Sequence of the second protein:
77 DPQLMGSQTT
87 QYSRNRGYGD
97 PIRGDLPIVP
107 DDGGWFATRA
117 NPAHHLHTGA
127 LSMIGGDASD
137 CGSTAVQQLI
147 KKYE

These two protein chains interact to form a complex.

Sequence of the first protein:
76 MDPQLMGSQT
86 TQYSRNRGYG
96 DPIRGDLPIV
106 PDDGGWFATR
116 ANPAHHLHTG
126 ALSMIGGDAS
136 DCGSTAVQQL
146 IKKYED

Contacts between the two chains:
Residue V105 in the first protein is in contact with residue K148 in the second protein (closest heavy-atom distance 4.6 Å).
Residue V142 in the first protein contacts residue P103 in the second protein (closest heavy-atom distance 3.8 Å).
Residue L145 in the first protein contacts residue P103 in the second protein (closest heavy-atom distance 3.6 Å).
Residue R99 in the first protein is in contact with residue L127 in the second protein (closest heavy-atom distance 4.2 Å).
Residue P103 in the first protein contacts residue C137 in the second protein (closest heavy-atom distance 4.4 Å).
Residue T124 in the first protein is in contact with residue Q143 in the second protein (closest heavy-atom distance 4.0 Å).
Residue L122 in the first protein interacts with residue V142 in the second protein (closest heavy-atom distance 4.3 Å).
Residue L122 in the first protein interacts with residue I146 in the second protein (closest heavy-atom distance 4.7 Å).
Residue A119 in the first protein is in contact with residue I146 in the second protein (closest heavy-atom distance 3.5 Å).
Residue P118 in the first protein contacts residue I146 in the second protein (closest heavy-atom distance 3.4 Å).
Residue D133 in the first protein contacts residue S139 in the second protein (closest heavy-atom distance 4.4 Å).
Residue Q143 in the first protein contacts residue S128 in the second protein (closest heavy-atom distance 4.6 Å).
Residue S139 in the first protein is in contact with residue G131 in the second protein (closest heavy-atom distance 2.6 Å).
Residue S139 in the first protein interacts with residue L127 in the second protein (closest heavy-atom distance 3.9 Å).
Residue D136 in the first protein is in contact with residue P103 in the second protein (closest heavy-atom distance 3.8 Å).
Residue P103 in the first protein contacts residue L145 in the second protein (closest heavy-atom distance 3.7 Å).
Residue P103 in the first protein interacts with residue A141 in the second protein (closest heavy-atom distance 3.6 Å).
Residue P103 in the first protein is in contact with residue V142 in the second protein (closest heavy-atom distance 4.2 Å).
Residue S128 in the first protein is in contact with residue Q143 in the second protein (closest heavy-atom distance 4.0 Å).
Residue L145 in the first protein contacts residue I104 in the second protein (closest heavy-atom distance 3.8 Å).
Residue Q143 in the first protein contacts residue M129 in the second protein (closest heavy-atom distance 4.7 Å).
Residue V142 in the first protein interacts with residue T124 in the second protein (closest heavy-atom distance 4.3 Å).
Residue V142 in the first protein is in contact with residue D101 in the second protein (closest heavy-atom distance 3.2 Å).
Residue L145 in the first protein interacts with residue V105 in the second protein (closest heavy-atom distance 4.2 Å).
Residue I130 in the first protein contacts residue R99 in the second protein (closest heavy-atom distance 3.9 Å).
Residue V142 in the first protein contacts residue S128 in the second protein (closest heavy-atom distance 4.7 Å).
Residue D108 in the first protein interacts with residue Y149 in the second protein (closest heavy-atom distance 3.0 Å).
Residue Y149 in the first protein is in contact with residue P118 in the second protein (closest heavy-atom distance 3.8 Å).
Residue D101 in the first protein contacts residue V142 in the second protein (closest heavy-atom distance 3.5 Å).
Residue A141 in the first protein contacts residue P103 in the second protein (closest heavy-atom distance 3.7 Å).
Residue V142 in the first protein is in contact with residue L102 in the second protein (closest heavy-atom distance 4.6 Å).
Residue I146 in the first protein interacts with residue A119 in the second protein (closest heavy-atom distance 4.0 Å).
Residue T124 in the first protein contacts residue V142 in the second protein (closest heavy-atom distance 4.7 Å).
Residue N117 in the first protein is in contact with residue Y149 in the second protein (closest heavy-atom distance 3.4 Å).
Residue Y149 in the first protein is in contact with residue P106 in the second protein (closest heavy-atom distance 3.3 Å).
Residue L127 in the first protein contacts residue S139 in the second protein (closest heavy-atom distance 3.1 Å).
Residue I146 in the first protein is in contact with residue P118 in the second protein (closest heavy-atom distance 3.5 Å).
Residue V105 in the first protein interacts with residue L145 in the second protein (closest heavy-atom distance 4.7 Å).
Residue G138 in the first protein interacts with residue S128 in the second protein (closest heavy-atom distance 3.9 Å).
Residue S139 in the first protein is in contact with residue S128 in the second protein (closest heavy-atom distance 2.9 Å).
Residue I104 in the first protein contacts residue L145 in the second protein (closest heavy-atom distance 4.2 Å).
Residue P103 in the first protein interacts with residue D136 in the second protein (closest heavy-atom distance 4.5 Å).
Residue Q143 in the first protein interacts with residue T124 in the second protein (closest heavy-atom distance 2.7 Å).
Residue I98 in the first protein interacts with residue I98 in the second protein (closest heavy-atom distance 4.3 Å).
Residue A119 in the first protein is in contact with residue E150 in the second protein (closest heavy-atom distance 4.4 Å).
Residue L122 in the first protein contacts residue L145 in the second protein (closest heavy-atom distance 4.2 Å).
Residue C137 in the first protein is in contact with residue L102 in the second protein (closest heavy-atom distance 4.1 Å).
Residue Y149 in the first protein contacts residue V105 in the second protein (closest heavy-atom distance 4.5 Å).
Residue P118 in the first protein interacts with residue Y149 in the second protein (closest heavy-atom distance 3.5 Å).
Residue P106 in the first protein is in contact with residue Y149 in the second protein (closest heavy-atom distance 3.9 Å).
Residue A116 in the first protein interacts with residue Y149 in the second protein (closest heavy-atom distance 4.6 Å).
Residue S139 in the first protein contacts residue G132 in the second protein (closest heavy-atom distance 4.4 Å).
Residue E150 in the first protein interacts with residue A119 in the second protein (closest heavy-atom distance 4.7 Å).
Residue G131 in the first protein is in contact with residue R99 in the second protein (closest heavy-atom distance 4.5 Å).
Residue L145 in the first protein contacts residue P118 in the second protein (closest heavy-atom distance 4.5 Å).
Residue Y149 in the first protein interacts with residue D108 in the second protein (closest heavy-atom distance 4.6 Å).
Residue D133 in the first protein contacts residue D133 in the second protein (closest heavy-atom distance 2.8 Å).
Residue Y149 in the first protein interacts with residue N117 in the second protein (closest heavy-atom distance 3.7 Å).
Residue D136 in the first protein is in contact with residue L102 in the second protein (closest heavy-atom distance 4.7 Å).
Residue L102 in the first protein is in contact with residue C137 in the second protein (closest heavy-atom distance 3.8 Å).